Sequence of the second protein:
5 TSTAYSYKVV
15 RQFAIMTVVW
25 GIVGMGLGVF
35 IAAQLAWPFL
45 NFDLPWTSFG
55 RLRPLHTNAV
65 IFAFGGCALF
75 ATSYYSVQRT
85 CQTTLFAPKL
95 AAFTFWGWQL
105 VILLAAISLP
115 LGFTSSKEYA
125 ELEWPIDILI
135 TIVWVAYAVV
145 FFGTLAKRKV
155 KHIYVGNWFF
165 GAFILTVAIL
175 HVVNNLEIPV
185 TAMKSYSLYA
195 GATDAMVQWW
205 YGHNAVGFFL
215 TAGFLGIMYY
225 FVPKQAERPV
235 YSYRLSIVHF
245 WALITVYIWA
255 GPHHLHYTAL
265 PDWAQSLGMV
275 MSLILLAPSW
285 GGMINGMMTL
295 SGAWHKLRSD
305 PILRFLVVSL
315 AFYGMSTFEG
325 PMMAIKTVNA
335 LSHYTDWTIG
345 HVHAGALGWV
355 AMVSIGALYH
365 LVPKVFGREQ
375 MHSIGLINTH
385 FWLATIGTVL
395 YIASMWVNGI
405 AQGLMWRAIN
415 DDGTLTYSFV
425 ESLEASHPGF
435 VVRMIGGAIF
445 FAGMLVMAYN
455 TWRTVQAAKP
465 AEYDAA

Interface contacts:
Residue I404 in the second protein contacts residue V11 in the first protein (closest heavy-atom distance 4.4 Å).
Residue E323 in the second protein interacts with residue T13 in the first protein (closest heavy-atom distance 5.0 Å).
Residue F316 in the second protein contacts residue L21 in the first protein (closest heavy-atom distance 4.1 Å).
Residue V332 in the second protein contacts residue V6 in the first protein (closest heavy-atom distance 4.8 Å).
Residue G318 in the second protein interacts with residue F20 in the first protein (closest heavy-atom distance 3.7 Å).
Residue V332 in the second protein is in contact with residue G10 in the first protein (closest heavy-atom distance 4.6 Å).
Residue A315 in the second protein interacts with residue F24 in the first protein (closest heavy-atom distance 3.3 Å).
Residue E323 in the second protein interacts with residue M17 in the first protein (closest heavy-atom distance 3.5 Å).
Residue L408 in the second protein is in contact with residue F2 in the first protein (closest heavy-atom distance 3.4 Å).
Residue R411 in the second protein interacts with residue F2 in the first protein (closest heavy-atom distance 3.9 Å).
Residue W400 in the second protein contacts residue M17 in the first protein (closest heavy-atom distance 3.6 Å).
Residue F322 in the second protein interacts with residue F20 in the first protein (closest heavy-atom distance 3.7 Å).
Residue T331 in the second protein interacts with residue A9 in the first protein (closest heavy-atom distance 4.2 Å).
Residue F322 in the second protein interacts with residue M17 in the first protein (closest heavy-atom distance 3.5 Å).
Residue W341 in the second protein interacts with residue T13 in the first protein (closest heavy-atom distance 3.7 Å).
Residue L335 in the second protein interacts with residue V6 in the first protein (closest heavy-atom distance 3.4 Å).
Residue W341 in the second protein interacts with residue V14 in the first protein (closest heavy-atom distance 3.7 Å).
Residue M326 in the second protein is in contact with residue L16 in the first protein (closest heavy-atom distance 3.7 Å).
Residue R411 in the second protein is in contact with residue D4 in the first protein (closest heavy-atom distance 2.4 Å).
Residue V311 in the second protein is in contact with residue I28 in the first protein (closest heavy-atom distance 4.1 Å).
Residue A334 in the second protein contacts residue V6 in the first protein (closest heavy-atom distance 3.6 Å).
Residue M319 in the second protein contacts residue M17 in the first protein (closest heavy-atom distance 3.8 Å).
Residue A412 in the second protein contacts residue F2 in the first protein (closest heavy-atom distance 3.6 Å).
Residue A315 in the second protein is in contact with residue F20 in the first protein (closest heavy-atom distance 3.8 Å).
Residue I413 in the second protein interacts with residue F2 in the first protein (closest heavy-atom distance 3.6 Å).
Residue I404 in the second protein contacts residue G10 in the first protein (closest heavy-atom distance 4.2 Å).
Residue M319 in the second protein is in contact with residue L21 in the first protein (closest heavy-atom distance 5.0 Å).
Residue L408 in the second protein interacts with residue M1 in the first protein (closest heavy-atom distance 3.8 Å).
Residue M287 in the second protein interacts with residue F24 in the first protein (closest heavy-atom distance 3.9 Å).
Residue M287 in the second protein interacts with residue F20 in the first protein (closest heavy-atom distance 3.9 Å).
Residue M327 in the second protein is in contact with residue T13 in the first protein (closest heavy-atom distance 4.9 Å).
Residue M319 in the second protein contacts residue F20 in the first protein (closest heavy-atom distance 3.5 Å).
Residue W341 in the second protein contacts residue G10 in the first protein (closest heavy-atom distance 3.5 Å).
Residue V332 in the second protein is in contact with residue A9 in the first protein (closest heavy-atom distance 3.9 Å).
Residue M291 in the second protein is in contact with residue F24 in the first protein (closest heavy-atom distance 3.0 Å).
Residue W400 in the second protein contacts residue V14 in the first protein (closest heavy-atom distance 3.7 Å).
Residue L335 in the second protein is in contact with residue V7 in the first protein (closest heavy-atom distance 3.9 Å).
Residue V312 in the second protein contacts residue I28 in the first protein (closest heavy-atom distance 4.6 Å).
Residue L335 in the second protein is in contact with residue G10 in the first protein (closest heavy-atom distance 4.1 Å).
Residue F322 in the second protein is in contact with residue L16 in the first protein (closest heavy-atom distance 4.2 Å).
Residue L301 in the second protein interacts with residue I28 in the first protein (closest heavy-atom distance 3.6 Å).
Residue L408 in the second protein is in contact with residue V7 in the first protein (closest heavy-atom distance 3.6 Å).
Residue V332 in the second protein contacts residue T13 in the first protein (closest heavy-atom distance 3.8 Å).
Residue T331 in the second protein is in contact with residue V6 in the first protein (closest heavy-atom distance 3.2 Å).
Residue M326 in the second protein is in contact with residue M17 in the first protein (closest heavy-atom distance 3.9 Å).
Residue R411 in the second protein is in contact with residue V7 in the first protein (closest heavy-atom distance 4.2 Å).
Residue A315 in the second protein contacts residue I28 in the first protein (closest heavy-atom distance 4.7 Å).
Residue W298 in the second protein contacts residue I28 in the first protein (closest heavy-atom distance 4.4 Å).
Residue I404 in the second protein is in contact with residue V14 in the first protein (closest heavy-atom distance 4.0 Å).
Residue W284 in the second protein contacts residue F20 in the first protein (closest heavy-atom distance 3.2 Å).
Residue L314 in the second protein interacts with residue F24 in the first protein (closest heavy-atom distance 4.6 Å).
Residue R411 in the second protein interacts with residue V6 in the first protein (closest heavy-atom distance 3.7 Å).
Residue W400 in the second protein is in contact with residue V18 in the first protein (closest heavy-atom distance 4.0 Å).
Residue T331 in the second protein is in contact with residue N5 in the first protein (closest heavy-atom distance 4.7 Å).
Residue M326 in the second protein interacts with residue T13 in the first protein (closest heavy-atom distance 3.5 Å).
Residue V311 in the second protein interacts with residue F24 in the first protein (closest heavy-atom distance 4.9 Å).

The following describes two proteins that form a bound complex.

Sequence of the first protein:
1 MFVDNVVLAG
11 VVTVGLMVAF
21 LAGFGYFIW